Sequence of protein 1:
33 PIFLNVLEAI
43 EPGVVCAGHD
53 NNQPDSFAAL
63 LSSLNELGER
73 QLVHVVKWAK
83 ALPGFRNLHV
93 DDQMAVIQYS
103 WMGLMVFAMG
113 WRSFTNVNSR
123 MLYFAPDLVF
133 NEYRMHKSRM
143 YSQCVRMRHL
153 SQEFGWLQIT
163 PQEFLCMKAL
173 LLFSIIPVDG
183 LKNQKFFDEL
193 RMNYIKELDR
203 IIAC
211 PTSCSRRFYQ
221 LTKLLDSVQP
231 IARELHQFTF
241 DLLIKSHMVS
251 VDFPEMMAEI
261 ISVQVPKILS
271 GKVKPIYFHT

Residue-level contacts at the interface:
Residue K79 in protein 1 interacts with residue V10 in protein 2 (closest heavy-atom distance 4.0 Å).
Residue M96 in protein 1 contacts residue Q4 in protein 2 (closest heavy-atom distance 3.9 Å).
Residue M256 in protein 1 interacts with residue F3 in protein 2 (closest heavy-atom distance 4.0 Å).
Residue I99 in protein 1 interacts with residue F3 in protein 2 (closest heavy-atom distance 3.7 Å).
Residue V78 in protein 1 contacts residue F3 in protein 2 (closest heavy-atom distance 3.6 Å).
Residue K82 in protein 1 contacts residue V10 in protein 2 (closest heavy-atom distance 3.1 Å).
Residue V78 in protein 1 interacts with residue F7 in protein 2 (closest heavy-atom distance 4.0 Å).
Residue M256 in protein 1 contacts residue L6 in protein 2 (closest heavy-atom distance 3.6 Å).
Residue E255 in protein 1 is in contact with residue A2 in protein 2 (closest heavy-atom distance 4.8 Å).
Residue V75 in protein 1 interacts with residue L6 in protein 2 (closest heavy-atom distance 3.9 Å).
Residue I260 in protein 1 is in contact with residue F3 in protein 2 (closest heavy-atom distance 3.7 Å).
Residue E259 in protein 1 is in contact with residue G1 in protein 2 (closest heavy-atom distance 3.6 Å).
Residue K82 in protein 1 interacts with residue F7 in protein 2 (closest heavy-atom distance 2.7 Å).
Residue L74 in protein 1 contacts residue F3 in protein 2 (closest heavy-atom distance 4.0 Å).
Residue V78 in protein 1 interacts with residue L6 in protein 2 (closest heavy-atom distance 3.8 Å).
Residue M96 in protein 1 interacts with residue F7 in protein 2 (closest heavy-atom distance 3.6 Å).
Residue E259 in protein 1 interacts with residue Q4 in protein 2 (closest heavy-atom distance 4.7 Å).
Residue V78 in protein 1 interacts with residue V10 in protein 2 (closest heavy-atom distance 3.6 Å).
Residue M256 in protein 1 is in contact with residue A2 in protein 2 (closest heavy-atom distance 4.0 Å).
Residue Q100 in protein 1 contacts residue F3 in protein 2 (closest heavy-atom distance 3.6 Å).
Residue E259 in protein 1 is in contact with residue F3 in protein 2 (closest heavy-atom distance 3.1 Å).
Residue Q95 in protein 1 interacts with residue F7 in protein 2 (closest heavy-atom distance 3.2 Å).
Residue I99 in protein 1 interacts with residue F7 in protein 2 (closest heavy-atom distance 3.9 Å).
Residue M96 in protein 1 interacts with residue F3 in protein 2 (closest heavy-atom distance 3.7 Å).
Residue V75 in protein 1 is in contact with residue V10 in protein 2 (closest heavy-atom distance 5.0 Å).
Residue F87 in protein 1 interacts with residue F7 in protein 2 (closest heavy-atom distance 4.6 Å).
Residue V92 in protein 1 contacts residue F7 in protein 2 (closest heavy-atom distance 3.7 Å).
Residue E259 in protein 1 contacts residue A2 in protein 2 (closest heavy-atom distance 2.6 Å).
Residue L74 in protein 1 contacts residue L6 in protein 2 (closest heavy-atom distance 4.7 Å).
Residue K82 in protein 1 contacts residue Q8 in protein 2 (closest heavy-atom distance 4.7 Å).

Sequence of protein 2:
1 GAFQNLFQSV

This data describes a binding interaction between two proteins.